The following describes two proteins that form a bound complex.

Contacts between the two chains:
Residue S57 in chain A interacts with residue Y12 in chain B (closest heavy-atom distance 2.8 Å).
Residue I54 in chain A is in contact with residue S14 in chain B (closest heavy-atom distance 3.7 Å).
Residue P280 in chain A is in contact with residue I222 in chain B (closest heavy-atom distance 3.5 Å).
Residue V56 in chain A contacts residue I79 in chain B (closest heavy-atom distance 3.2 Å).
Residue V151 in chain A interacts with residue Y12 in chain B (closest heavy-atom distance 3.3 Å).
Residue G58 in chain A is in contact with residue D75 in chain B (closest heavy-atom distance 3.4 Å).
Residue V151 in chain A interacts with residue I13 in chain B (closest heavy-atom distance 3.1 Å).
Residue A152 in chain A is in contact with residue I13 in chain B (closest heavy-atom distance 3.8 Å).
Residue H153 in chain A contacts residue I13 in chain B (closest heavy-atom distance 2.9 Å).
Residue I54 in chain A interacts with residue I13 in chain B (closest heavy-atom distance 3.6 Å).
Residue Y281 in chain A is in contact with residue Y227 in chain B (closest heavy-atom distance 3.6 Å).
Residue P280 in chain A contacts residue Y298 in chain B (closest heavy-atom distance 3.5 Å).
Residue L55 in chain A interacts with residue S14 in chain B (closest heavy-atom distance 2.8 Å).
Residue P53 in chain A is in contact with residue S16 in chain B (closest heavy-atom distance 3.6 Å).
Residue S57 in chain A is in contact with residue H11 in chain B (closest heavy-atom distance 2.9 Å).
Residue Y150 in chain A interacts with residue H11 in chain B (closest heavy-atom distance 3.5 Å).
Residue K160 in chain A is in contact with residue F15 in chain B (closest heavy-atom distance 3.8 Å).
Residue P154 in chain A is in contact with residue Y12 in chain B (closest heavy-atom distance 3.6 Å).
Residue P280 in chain A contacts residue I306 in chain B (closest heavy-atom distance 3.8 Å).
Residue I324 in chain A is in contact with residue R88 in chain B (closest heavy-atom distance 3.8 Å).
Residue Y158 in chain A interacts with residue Q18 in chain B (closest heavy-atom distance 3.7 Å).
Residue Y281 in chain A interacts with residue Y298 in chain B (closest heavy-atom distance 3.6 Å).
Residue N117 in chain A is in contact with residue D75 in chain B (closest heavy-atom distance 3.0 Å).
Residue K279 in chain A is in contact with residue Y227 in chain B (closest heavy-atom distance 3.8 Å).
Residue Y158 in chain A interacts with residue F15 in chain B (closest heavy-atom distance 2.9 Å).
Residue L120 in chain A contacts residue Y82 in chain B (closest heavy-atom distance 3.7 Å).
Residue D277 in chain A is in contact with residue I201 in chain B (closest heavy-atom distance 3.4 Å).
Residue Y158 in chain A contacts residue L19 in chain B (closest heavy-atom distance 3.0 Å).
Residue Y158 in chain A interacts with residue S14 in chain B (closest heavy-atom distance 3.4 Å).
Residue V56 in chain A contacts residue Y12 in chain B (closest heavy-atom distance 3.4 Å).
Residue V151 in chain A interacts with residue Y9 in chain B (closest heavy-atom distance 3.8 Å).
Residue N117 in chain A interacts with residue N78 in chain B (closest heavy-atom distance 2.9 Å).
Residue L55 in chain A interacts with residue Y12 in chain B (closest heavy-atom distance 3.6 Å).
Residue L52 in chain A is in contact with residue F15 in chain B (closest heavy-atom distance 3.7 Å).
Residue V56 in chain A contacts residue I13 in chain B (closest heavy-atom distance 3.6 Å).
Residue Y150 in chain A is in contact with residue I13 in chain B (closest heavy-atom distance 3.3 Å).
Residue Y158 in chain A contacts residue S17 in chain B (closest heavy-atom distance 3.4 Å).
Residue N149 in chain A contacts residue H11 in chain B (closest heavy-atom distance 3.1 Å).
Residue Q323 in chain A is in contact with residue D226 in chain B (closest heavy-atom distance 3.8 Å).
Residue N321 in chain A is in contact with residue R88 in chain B (closest heavy-atom distance 3.4 Å).
Residue P53 in chain A is in contact with residue Y82 in chain B (closest heavy-atom distance 3.6 Å).
Residue G58 in chain A is in contact with residue H11 in chain B (closest heavy-atom distance 3.9 Å).
Residue V151 in chain A contacts residue H11 in chain B (closest heavy-atom distance 2.8 Å).
Residue Q323 in chain A interacts with residue T228 in chain B (closest heavy-atom distance 3.0 Å).
Residue Y150 in chain A is in contact with residue Y9 in chain B (closest heavy-atom distance 3.8 Å).
Residue P280 in chain A contacts residue Y227 in chain B (closest heavy-atom distance 3.4 Å).
Residue A278 in chain A is in contact with residue I222 in chain B (closest heavy-atom distance 3.6 Å).
Residue V66 in chain A interacts with residue H11 in chain B (closest heavy-atom distance 3.9 Å).
Residue A161 in chain A is in contact with residue F15 in chain B (closest heavy-atom distance 3.8 Å).
Residue Q323 in chain A contacts residue Y227 in chain B (closest heavy-atom distance 3.6 Å).
Residue I142 in chain A interacts with residue F15 in chain B (closest heavy-atom distance 3.6 Å).
Residue P53 in chain A interacts with residue F15 in chain B (closest heavy-atom distance 3.9 Å).
Residue I142 in chain A contacts residue I13 in chain B (closest heavy-atom distance 3.8 Å).
Residue Q323 in chain A interacts with residue D229 in chain B (closest heavy-atom distance 3.3 Å).
Residue A159 in chain A interacts with residue F15 in chain B (closest heavy-atom distance 3.3 Å).
Residue N117 in chain A contacts residue I79 in chain B (closest heavy-atom distance 3.5 Å).
Residue L55 in chain A is in contact with residue I13 in chain B (closest heavy-atom distance 3.3 Å).
Residue A278 in chain A interacts with residue Y227 in chain B (closest heavy-atom distance 3.3 Å).
Residue V68 in chain A contacts residue I13 in chain B (closest heavy-atom distance 3.7 Å).
Residue P280 in chain A is in contact with residue Y308 in chain B (closest heavy-atom distance 3.6 Å).

Sequence of chain A:
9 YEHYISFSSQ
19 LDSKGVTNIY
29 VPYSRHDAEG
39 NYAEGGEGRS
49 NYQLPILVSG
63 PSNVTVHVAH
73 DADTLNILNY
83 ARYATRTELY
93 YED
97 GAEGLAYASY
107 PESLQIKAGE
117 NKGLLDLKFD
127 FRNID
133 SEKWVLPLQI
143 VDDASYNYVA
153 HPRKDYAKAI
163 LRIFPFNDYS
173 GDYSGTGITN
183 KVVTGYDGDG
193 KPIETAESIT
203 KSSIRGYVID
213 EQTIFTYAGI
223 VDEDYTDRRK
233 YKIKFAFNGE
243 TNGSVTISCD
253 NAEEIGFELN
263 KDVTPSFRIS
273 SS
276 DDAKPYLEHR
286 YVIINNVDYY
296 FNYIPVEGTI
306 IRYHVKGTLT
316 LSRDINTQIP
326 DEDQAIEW

Sequence of chain B:
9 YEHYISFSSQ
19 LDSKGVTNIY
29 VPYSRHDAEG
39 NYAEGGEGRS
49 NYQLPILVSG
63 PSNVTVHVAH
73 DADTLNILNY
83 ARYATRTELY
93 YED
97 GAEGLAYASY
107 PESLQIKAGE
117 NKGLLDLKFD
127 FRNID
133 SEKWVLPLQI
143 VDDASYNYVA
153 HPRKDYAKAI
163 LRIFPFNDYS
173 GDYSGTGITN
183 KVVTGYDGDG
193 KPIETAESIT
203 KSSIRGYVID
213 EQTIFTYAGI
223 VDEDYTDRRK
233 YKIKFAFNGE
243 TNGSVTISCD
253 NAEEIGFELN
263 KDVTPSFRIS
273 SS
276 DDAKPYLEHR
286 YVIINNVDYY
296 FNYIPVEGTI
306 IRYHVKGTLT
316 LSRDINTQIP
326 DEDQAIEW